Sequence of the second protein:
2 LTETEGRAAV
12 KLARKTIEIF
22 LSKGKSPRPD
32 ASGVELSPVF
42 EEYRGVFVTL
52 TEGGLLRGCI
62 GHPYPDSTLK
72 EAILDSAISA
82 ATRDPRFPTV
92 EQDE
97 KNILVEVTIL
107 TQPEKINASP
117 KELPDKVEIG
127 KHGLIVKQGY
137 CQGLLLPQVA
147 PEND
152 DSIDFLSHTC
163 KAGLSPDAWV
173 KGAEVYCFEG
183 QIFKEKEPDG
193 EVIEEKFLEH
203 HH

Residue-level contacts at the interface:
Residue H203 in the first protein is in contact with residue L142 in the second protein (closest heavy-atom distance 3.6 Å).
Residue D150 in the first protein is in contact with residue K163 in the second protein (closest heavy-atom distance 3.6 Å).
Residue G54 in the first protein contacts residue I195 in the second protein (closest heavy-atom distance 3.3 Å).
Residue E201 in the first protein is in contact with residue L57 in the second protein (closest heavy-atom distance 3.9 Å).
Residue H204 in the first protein is in contact with residue R87 in the second protein (closest heavy-atom distance 4.0 Å).
Residue R87 in the first protein contacts residue H203 in the second protein (closest heavy-atom distance 3.9 Å).
Residue L56 in the first protein contacts residue E197 in the second protein (closest heavy-atom distance 3.6 Å).
Residue L142 in the first protein is in contact with residue H203 in the second protein (closest heavy-atom distance 3.6 Å).
Residue C60 in the first protein interacts with residue H203 in the second protein (closest heavy-atom distance 3.8 Å).
Residue E196 in the first protein is in contact with residue L56 in the second protein (closest heavy-atom distance 3.4 Å).
Residue L57 in the first protein contacts residue H202 in the second protein (closest heavy-atom distance 3.7 Å).
Residue L141 in the first protein interacts with residue N149 in the second protein (closest heavy-atom distance 3.4 Å).
Residue H202 in the first protein interacts with residue L57 in the second protein (closest heavy-atom distance 3.5 Å).
Residue N149 in the first protein interacts with residue L142 in the second protein (closest heavy-atom distance 3.1 Å).
Residue H203 in the first protein interacts with residue C60 in the second protein (closest heavy-atom distance 3.8 Å).
Residue Q144 in the first protein interacts with residue E148 in the second protein (closest heavy-atom distance 3.3 Å).
Residue F88 in the first protein interacts with residue F199 in the second protein (closest heavy-atom distance 3.6 Å).
Residue H202 in the first protein interacts with residue R87 in the second protein (closest heavy-atom distance 2.7 Å).
Residue R87 in the first protein contacts residue E201 in the second protein (closest heavy-atom distance 2.9 Å).
Residue G55 in the first protein interacts with residue I195 in the second protein (closest heavy-atom distance 4.3 Å).
Residue K163 in the first protein is in contact with residue D150 in the second protein (closest heavy-atom distance 3.6 Å).
Residue H159 in the first protein interacts with residue K163 in the second protein (closest heavy-atom distance 3.9 Å).
Residue N149 in the first protein interacts with residue V145 in the second protein (closest heavy-atom distance 3.2 Å).
Residue H203 in the first protein interacts with residue F48 in the second protein (closest heavy-atom distance 3.3 Å).
Residue N149 in the first protein interacts with residue L141 in the second protein (closest heavy-atom distance 3.7 Å).
Residue L142 in the first protein interacts with residue E148 in the second protein (closest heavy-atom distance 3.5 Å).
Residue E148 in the first protein contacts residue Q144 in the second protein (closest heavy-atom distance 3.4 Å).
Residue L57 in the first protein is in contact with residue E201 in the second protein (closest heavy-atom distance 3.8 Å).
Residue H202 in the first protein interacts with residue C60 in the second protein (closest heavy-atom distance 3.2 Å).
Residue H203 in the first protein interacts with residue R87 in the second protein (closest heavy-atom distance 3.5 Å).
Residue G54 in the first protein contacts residue K188 in the second protein (closest heavy-atom distance 3.2 Å).
Residue K163 in the first protein is in contact with residue H159 in the second protein (closest heavy-atom distance 3.8 Å).
Residue F199 in the first protein is in contact with residue R87 in the second protein (closest heavy-atom distance 4.2 Å).
Residue I195 in the first protein interacts with residue L56 in the second protein (closest heavy-atom distance 3.7 Å).
Residue G55 in the first protein interacts with residue K186 in the second protein (closest heavy-atom distance 4.2 Å).
Residue R87 in the first protein interacts with residue H202 in the second protein (closest heavy-atom distance 2.9 Å).
Residue K163 in the first protein is in contact with residue N149 in the second protein (closest heavy-atom distance 3.3 Å).
Residue F199 in the first protein contacts residue F88 in the second protein (closest heavy-atom distance 3.5 Å).
Residue E197 in the first protein interacts with residue L56 in the second protein (closest heavy-atom distance 3.4 Å).
Residue E148 in the first protein interacts with residue L142 in the second protein (closest heavy-atom distance 3.4 Å).
Residue C60 in the first protein contacts residue H202 in the second protein (closest heavy-atom distance 3.1 Å).
Residue L56 in the first protein contacts residue I195 in the second protein (closest heavy-atom distance 3.7 Å).
Residue H159 in the first protein interacts with residue H159 in the second protein (closest heavy-atom distance 3.1 Å).
Residue E197 in the first protein contacts residue L57 in the second protein (closest heavy-atom distance 2.6 Å).
Residue L57 in the first protein interacts with residue F199 in the second protein (closest heavy-atom distance 4.0 Å).
Residue R87 in the first protein is in contact with residue H204 in the second protein (closest heavy-atom distance 4.3 Å).
Residue N149 in the first protein is in contact with residue K163 in the second protein (closest heavy-atom distance 3.1 Å).
Residue R87 in the first protein contacts residue F199 in the second protein (closest heavy-atom distance 3.8 Å).
Residue K188 in the first protein contacts residue G54 in the second protein (closest heavy-atom distance 3.4 Å).
Residue I195 in the first protein is in contact with residue G54 in the second protein (closest heavy-atom distance 3.3 Å).
Residue H202 in the first protein is in contact with residue H202 in the second protein (closest heavy-atom distance 3.8 Å).
Residue K186 in the first protein contacts residue G55 in the second protein (closest heavy-atom distance 3.9 Å).
Residue L56 in the first protein is in contact with residue E196 in the second protein (closest heavy-atom distance 3.4 Å).
Residue F48 in the first protein is in contact with residue H203 in the second protein (closest heavy-atom distance 3.3 Å).
Residue L57 in the first protein contacts residue E197 in the second protein (closest heavy-atom distance 2.8 Å).
Residue L140 in the first protein interacts with residue N149 in the second protein (closest heavy-atom distance 4.1 Å).
Residue V145 in the first protein contacts residue N149 in the second protein (closest heavy-atom distance 3.2 Å).
Residue I195 in the first protein interacts with residue G55 in the second protein (closest heavy-atom distance 4.0 Å).
Residue L142 in the first protein interacts with residue N149 in the second protein (closest heavy-atom distance 3.0 Å).
Residue E201 in the first protein is in contact with residue R87 in the second protein (closest heavy-atom distance 2.8 Å).

The following describes two proteins that form a bound complex.

Sequence of the first protein:
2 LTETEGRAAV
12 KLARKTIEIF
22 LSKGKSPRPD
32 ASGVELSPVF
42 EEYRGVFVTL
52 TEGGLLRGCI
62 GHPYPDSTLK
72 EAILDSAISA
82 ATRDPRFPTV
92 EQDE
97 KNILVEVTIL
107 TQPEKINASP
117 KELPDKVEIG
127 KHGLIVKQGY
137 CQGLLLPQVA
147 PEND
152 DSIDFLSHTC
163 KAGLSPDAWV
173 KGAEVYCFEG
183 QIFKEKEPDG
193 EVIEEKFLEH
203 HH